Sequence of protein 1:
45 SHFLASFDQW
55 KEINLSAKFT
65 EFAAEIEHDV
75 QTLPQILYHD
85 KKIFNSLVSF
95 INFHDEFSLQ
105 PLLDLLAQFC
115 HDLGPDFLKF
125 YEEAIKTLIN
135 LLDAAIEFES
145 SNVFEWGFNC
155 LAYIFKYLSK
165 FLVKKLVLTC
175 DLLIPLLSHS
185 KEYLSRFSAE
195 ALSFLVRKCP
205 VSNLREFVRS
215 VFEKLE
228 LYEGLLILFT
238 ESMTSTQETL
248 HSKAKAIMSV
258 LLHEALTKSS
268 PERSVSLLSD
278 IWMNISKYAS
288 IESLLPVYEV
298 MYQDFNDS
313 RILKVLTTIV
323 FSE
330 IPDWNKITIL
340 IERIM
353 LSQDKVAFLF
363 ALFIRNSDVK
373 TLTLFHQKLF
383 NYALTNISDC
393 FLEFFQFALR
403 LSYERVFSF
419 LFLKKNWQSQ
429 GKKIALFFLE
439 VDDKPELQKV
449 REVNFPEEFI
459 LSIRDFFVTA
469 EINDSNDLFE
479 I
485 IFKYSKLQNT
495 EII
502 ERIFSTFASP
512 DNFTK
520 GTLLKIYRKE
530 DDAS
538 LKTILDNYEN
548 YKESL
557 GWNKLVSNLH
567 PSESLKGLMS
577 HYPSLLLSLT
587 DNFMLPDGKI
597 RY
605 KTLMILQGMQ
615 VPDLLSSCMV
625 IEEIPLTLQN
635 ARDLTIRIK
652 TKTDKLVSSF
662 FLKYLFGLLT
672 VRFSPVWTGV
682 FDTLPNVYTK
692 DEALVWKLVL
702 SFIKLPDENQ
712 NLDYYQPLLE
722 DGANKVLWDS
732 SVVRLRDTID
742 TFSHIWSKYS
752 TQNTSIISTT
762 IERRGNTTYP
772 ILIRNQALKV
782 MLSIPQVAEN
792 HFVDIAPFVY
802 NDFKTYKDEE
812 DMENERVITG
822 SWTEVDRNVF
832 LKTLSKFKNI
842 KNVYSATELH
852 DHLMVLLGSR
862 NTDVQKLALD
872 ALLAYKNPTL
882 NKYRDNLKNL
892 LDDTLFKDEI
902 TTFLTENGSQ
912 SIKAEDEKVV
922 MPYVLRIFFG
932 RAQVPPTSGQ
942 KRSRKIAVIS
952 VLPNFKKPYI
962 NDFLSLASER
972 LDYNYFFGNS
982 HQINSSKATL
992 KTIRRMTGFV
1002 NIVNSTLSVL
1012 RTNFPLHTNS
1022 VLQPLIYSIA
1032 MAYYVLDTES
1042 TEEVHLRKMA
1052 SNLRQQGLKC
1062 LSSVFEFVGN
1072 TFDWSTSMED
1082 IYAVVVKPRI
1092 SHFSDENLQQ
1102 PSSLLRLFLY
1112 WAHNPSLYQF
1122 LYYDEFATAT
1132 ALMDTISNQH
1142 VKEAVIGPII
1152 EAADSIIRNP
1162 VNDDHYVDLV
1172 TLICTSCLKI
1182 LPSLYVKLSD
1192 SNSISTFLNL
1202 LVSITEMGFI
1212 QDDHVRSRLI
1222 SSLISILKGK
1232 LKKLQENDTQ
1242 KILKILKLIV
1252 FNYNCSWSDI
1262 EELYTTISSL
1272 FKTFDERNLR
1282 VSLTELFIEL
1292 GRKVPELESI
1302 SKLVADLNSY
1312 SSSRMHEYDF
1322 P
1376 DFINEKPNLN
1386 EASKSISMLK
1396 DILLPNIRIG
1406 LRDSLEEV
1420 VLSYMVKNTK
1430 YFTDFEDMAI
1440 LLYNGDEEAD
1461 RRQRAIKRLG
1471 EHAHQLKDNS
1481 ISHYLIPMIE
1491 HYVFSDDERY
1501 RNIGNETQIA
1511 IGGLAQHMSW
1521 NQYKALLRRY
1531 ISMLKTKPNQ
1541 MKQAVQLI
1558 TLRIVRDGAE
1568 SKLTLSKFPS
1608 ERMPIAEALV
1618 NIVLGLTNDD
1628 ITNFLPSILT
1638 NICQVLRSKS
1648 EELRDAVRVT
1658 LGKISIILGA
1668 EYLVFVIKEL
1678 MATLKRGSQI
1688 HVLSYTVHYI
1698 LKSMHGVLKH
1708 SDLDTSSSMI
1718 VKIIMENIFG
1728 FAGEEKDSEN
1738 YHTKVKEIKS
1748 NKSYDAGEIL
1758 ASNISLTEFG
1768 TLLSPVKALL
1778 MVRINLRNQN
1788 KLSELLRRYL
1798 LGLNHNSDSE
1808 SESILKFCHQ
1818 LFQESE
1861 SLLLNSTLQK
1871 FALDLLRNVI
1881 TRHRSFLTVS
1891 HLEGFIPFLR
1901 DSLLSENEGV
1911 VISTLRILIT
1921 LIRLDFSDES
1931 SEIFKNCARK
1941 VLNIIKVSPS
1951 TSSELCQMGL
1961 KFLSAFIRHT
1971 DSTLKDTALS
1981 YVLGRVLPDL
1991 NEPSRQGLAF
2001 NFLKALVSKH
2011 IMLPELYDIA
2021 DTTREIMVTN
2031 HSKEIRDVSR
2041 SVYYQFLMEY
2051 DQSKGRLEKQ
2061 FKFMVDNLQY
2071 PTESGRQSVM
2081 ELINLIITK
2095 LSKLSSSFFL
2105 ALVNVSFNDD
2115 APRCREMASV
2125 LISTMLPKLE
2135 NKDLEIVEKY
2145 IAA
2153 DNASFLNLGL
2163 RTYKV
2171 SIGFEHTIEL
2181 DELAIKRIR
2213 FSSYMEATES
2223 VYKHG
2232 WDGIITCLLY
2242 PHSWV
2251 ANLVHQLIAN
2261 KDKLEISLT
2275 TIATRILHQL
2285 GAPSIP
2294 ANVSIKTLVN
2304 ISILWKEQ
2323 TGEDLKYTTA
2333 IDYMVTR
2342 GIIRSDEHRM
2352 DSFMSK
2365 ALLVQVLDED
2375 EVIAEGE

Sequence of protein 2:
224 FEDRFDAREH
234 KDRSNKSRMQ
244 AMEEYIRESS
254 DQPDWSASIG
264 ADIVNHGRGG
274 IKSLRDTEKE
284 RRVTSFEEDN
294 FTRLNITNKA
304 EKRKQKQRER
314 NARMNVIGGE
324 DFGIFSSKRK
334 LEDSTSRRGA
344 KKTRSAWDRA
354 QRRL

This data describes a binding interaction between two proteins.

Residue-level contacts at the interface:
Residue M1778 in protein 1 contacts residue L357 in protein 2 (closest heavy-atom distance 4.7 Å).
Residue G1727 in protein 1 contacts residue S348 in protein 2 (closest heavy-atom distance 3.9 Å).
Residue K1719 in protein 1 interacts with residue W350 in protein 2 (closest heavy-atom distance 4.0 Å).
Residue F1726 in protein 1 interacts with residue S348 in protein 2 (closest heavy-atom distance 3.4 Å).
Residue F1726 in protein 1 interacts with residue W350 in protein 2 (closest heavy-atom distance 3.5 Å).
Residue M1722 in protein 1 is in contact with residue W350 in protein 2 (closest heavy-atom distance 3.6 Å).
Residue M1778 in protein 1 contacts residue R356 in protein 2 (closest heavy-atom distance 3.1 Å).
Residue A1775 in protein 1 contacts residue A353 in protein 2 (closest heavy-atom distance 3.4 Å).
Residue R1780 in protein 1 is in contact with residue R352 in protein 2 (closest heavy-atom distance 3.7 Å).
Residue V1779 in protein 1 contacts residue R356 in protein 2 (closest heavy-atom distance 3.4 Å).
Residue R1780 in protein 1 interacts with residue A349 in protein 2 (closest heavy-atom distance 3.8 Å).
Residue E1723 in protein 1 contacts residue W350 in protein 2 (closest heavy-atom distance 3.6 Å).
Residue V1779 in protein 1 is in contact with residue R352 in protein 2 (closest heavy-atom distance 4.9 Å).
Residue L1776 in protein 1 contacts residue A353 in protein 2 (closest heavy-atom distance 4.1 Å).
Residue A1775 in protein 1 contacts residue R356 in protein 2 (closest heavy-atom distance 4.5 Å).
Residue A1775 in protein 1 is in contact with residue L357 in protein 2 (closest heavy-atom distance 3.7 Å).
Residue F1728 in protein 1 contacts residue S348 in protein 2 (closest heavy-atom distance 3.7 Å).
Residue V1779 in protein 1 is in contact with residue A353 in protein 2 (closest heavy-atom distance 3.8 Å).